These two protein chains interact to form a complex.

Residue-level contacts at the interface:
Residue N61 in protein 1 is in contact with residue G189 in protein 2 (closest heavy-atom distance 2.9 Å).
Residue Q199 in protein 1 is in contact with residue D204 in protein 2 (closest heavy-atom distance 3.6 Å).
Residue M30 in protein 1 is in contact with residue G81 in protein 2 (closest heavy-atom distance 3.4 Å).
Residue D28 in protein 1 interacts with residue H60 in protein 2 (closest heavy-atom distance 2.7 Å).
Residue V35 in protein 1 interacts with residue H60 in protein 2 (closest heavy-atom distance 3.4 Å).
Residue A198 in protein 1 contacts residue L203 in protein 2 (closest heavy-atom distance 3.6 Å).
Residue G19 in protein 1 is in contact with residue R13 in protein 2 (closest heavy-atom distance 3.5 Å).
Residue T39 in protein 1 interacts with residue D162 in protein 2 (closest heavy-atom distance 3.7 Å).
Residue D58 in protein 1 contacts residue Q164 in protein 2 (closest heavy-atom distance 2.6 Å).
Residue S54 in protein 1 interacts with residue Q164 in protein 2 (closest heavy-atom distance 3.1 Å).
Residue G68 in protein 1 contacts residue N73 in protein 2 (closest heavy-atom distance 3.2 Å).
Residue S41 in protein 1 interacts with residue H166 in protein 2 (closest heavy-atom distance 2.8 Å).
Residue R32 in protein 1 interacts with residue L161 in protein 2 (closest heavy-atom distance 3.3 Å).
Residue N31 in protein 1 interacts with residue T192 in protein 2 (closest heavy-atom distance 3.4 Å).
Residue M30 in protein 1 is in contact with residue N163 in protein 2 (closest heavy-atom distance 3.6 Å).
Residue G19 in protein 1 is in contact with residue A15 in protein 2 (closest heavy-atom distance 3.0 Å).
Residue L43 in protein 1 interacts with residue G111 in protein 2 (closest heavy-atom distance 3.2 Å).
Residue K65 in protein 1 contacts residue Y190 in protein 2 (closest heavy-atom distance 3.7 Å).
Residue L43 in protein 1 contacts residue F110 in protein 2 (closest heavy-atom distance 3.3 Å).
Residue L18 in protein 1 is in contact with residue L14 in protein 2 (closest heavy-atom distance 3.6 Å).
Residue T69 in protein 1 is in contact with residue T72 in protein 2 (closest heavy-atom distance 3.6 Å).
Residue T39 in protein 1 is in contact with residue H166 in protein 2 (closest heavy-atom distance 3.4 Å).
Residue F62 in protein 1 interacts with residue Y190 in protein 2 (closest heavy-atom distance 3.6 Å).
Residue M30 in protein 1 contacts residue L161 in protein 2 (closest heavy-atom distance 3.4 Å).
Residue T39 in protein 1 is in contact with residue Q164 in protein 2 (closest heavy-atom distance 3.6 Å).
Residue I40 in protein 1 interacts with residue F110 in protein 2 (closest heavy-atom distance 3.5 Å).
Residue D66 in protein 1 is in contact with residue K187 in protein 2 (closest heavy-atom distance 2.6 Å).
Residue L196 in protein 1 contacts residue Q206 in protein 2 (closest heavy-atom distance 3.2 Å).
Residue D28 in protein 1 contacts residue Y190 in protein 2 (closest heavy-atom distance 3.6 Å).
Residue N61 in protein 1 is in contact with residue P188 in protein 2 (closest heavy-atom distance 3.4 Å).
Residue E216 in protein 1 interacts with residue K74 in protein 2 (closest heavy-atom distance 3.3 Å).
Residue F62 in protein 1 contacts residue I64 in protein 2 (closest heavy-atom distance 3.5 Å).
Residue R32 in protein 1 contacts residue N144 in protein 2 (closest heavy-atom distance 3.1 Å).
Residue G19 in protein 1 contacts residue L14 in protein 2 (closest heavy-atom distance 3.7 Å).
Residue F62 in protein 1 is in contact with residue S63 in protein 2 (closest heavy-atom distance 3.5 Å).
Residue R21 in protein 1 interacts with residue E53 in protein 2 (closest heavy-atom distance 2.7 Å).
Residue I40 in protein 1 interacts with residue Y160 in protein 2 (closest heavy-atom distance 3.6 Å).
Residue R32 in protein 1 interacts with residue F140 in protein 2 (closest heavy-atom distance 3.5 Å).
Residue A198 in protein 1 interacts with residue D204 in protein 2 (closest heavy-atom distance 2.8 Å).
Residue N31 in protein 1 interacts with residue G191 in protein 2 (closest heavy-atom distance 3.1 Å).
Residue M30 in protein 1 is in contact with residue S83 in protein 2 (closest heavy-atom distance 3.3 Å).
Residue F20 in protein 1 is in contact with residue N57 in protein 2 (closest heavy-atom distance 3.7 Å).
Residue Y48 in protein 1 interacts with residue G111 in protein 2 (closest heavy-atom distance 2.6 Å).
Residue Q33 in protein 1 interacts with residue L161 in protein 2 (closest heavy-atom distance 3.5 Å).
Residue R21 in protein 1 is in contact with residue S41 in protein 2 (closest heavy-atom distance 3.5 Å).
Residue D28 in protein 1 is in contact with residue I64 in protein 2 (closest heavy-atom distance 3.7 Å).
Residue G68 in protein 1 interacts with residue K74 in protein 2 (closest heavy-atom distance 3.1 Å).
Residue F20 in protein 1 interacts with residue R13 in protein 2 (closest heavy-atom distance 3.5 Å).
Residue R21 in protein 1 is in contact with residue D16 in protein 2 (closest heavy-atom distance 2.7 Å).
Residue D26 in protein 1 contacts residue H60 in protein 2 (closest heavy-atom distance 3.4 Å).
Residue I70 in protein 1 interacts with residue T72 in protein 2 (closest heavy-atom distance 2.8 Å).
Residue N61 in protein 1 contacts residue N163 in protein 2 (closest heavy-atom distance 3.0 Å).
Residue V59 in protein 1 interacts with residue V59 in protein 2 (closest heavy-atom distance 3.2 Å).
Residue F20 in protein 1 interacts with residue E53 in protein 2 (closest heavy-atom distance 3.3 Å).
Residue T200 in protein 1 interacts with residue D204 in protein 2 (closest heavy-atom distance 2.6 Å).
Residue A44 in protein 1 interacts with residue F110 in protein 2 (closest heavy-atom distance 3.3 Å).
Residue N61 in protein 1 contacts residue Q164 in protein 2 (closest heavy-atom distance 3.5 Å).
Residue R21 in protein 1 is in contact with residue R13 in protein 2 (closest heavy-atom distance 3.7 Å).
Residue I40 in protein 1 is in contact with residue H166 in protein 2 (closest heavy-atom distance 3.4 Å).
Residue N57 in protein 1 contacts residue Q164 in protein 2 (closest heavy-atom distance 3.3 Å).

Sequence of protein 1:
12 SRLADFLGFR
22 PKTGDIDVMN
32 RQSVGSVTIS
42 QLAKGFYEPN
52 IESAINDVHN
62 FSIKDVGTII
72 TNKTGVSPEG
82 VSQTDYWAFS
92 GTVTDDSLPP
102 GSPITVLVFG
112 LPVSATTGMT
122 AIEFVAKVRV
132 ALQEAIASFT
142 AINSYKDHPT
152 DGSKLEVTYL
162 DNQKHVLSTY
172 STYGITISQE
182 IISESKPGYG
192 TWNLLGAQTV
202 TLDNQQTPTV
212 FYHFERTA

Sequence of protein 2:
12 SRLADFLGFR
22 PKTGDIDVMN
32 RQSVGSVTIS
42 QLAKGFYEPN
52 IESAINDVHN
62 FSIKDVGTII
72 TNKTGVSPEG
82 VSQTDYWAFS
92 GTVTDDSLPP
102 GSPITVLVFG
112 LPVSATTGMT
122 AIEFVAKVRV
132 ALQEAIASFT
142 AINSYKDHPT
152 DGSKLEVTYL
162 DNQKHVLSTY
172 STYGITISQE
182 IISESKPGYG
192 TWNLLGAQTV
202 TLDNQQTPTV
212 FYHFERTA